Contacts between the two chains:
Residue R511 in protein 1 is in contact with residue N141 in protein 2 (closest heavy-atom distance 2.2 Å).
Residue R14 in protein 1 is in contact with residue W184 in protein 2 (closest heavy-atom distance 3.3 Å).
Residue V581 in protein 1 interacts with residue Y571 in protein 2 (closest heavy-atom distance 3.0 Å).
Residue D250 in protein 1 is in contact with residue Y132 in protein 2 (closest heavy-atom distance 3.4 Å).
Residue L322 in protein 1 is in contact with residue D58 in protein 2 (closest heavy-atom distance 3.0 Å).
Residue K228 in protein 1 interacts with residue A188 in protein 2 (closest heavy-atom distance 3.2 Å).
Residue K324 in protein 1 contacts residue Q56 in protein 2 (closest heavy-atom distance 3.1 Å).
Residue T386 in protein 1 contacts residue D383 in protein 2 (closest heavy-atom distance 3.4 Å).
Residue W307 in protein 1 contacts residue I113 in protein 2 (closest heavy-atom distance 2.9 Å).
Residue T344 in protein 1 interacts with residue G365 in protein 2 (closest heavy-atom distance 3.0 Å).
Residue K163 in protein 1 contacts residue K108 in protein 2 (closest heavy-atom distance 3.5 Å).
Residue S526 in protein 1 interacts with residue K563 in protein 2 (closest heavy-atom distance 3.2 Å).
Residue A431 in protein 1 interacts with residue R72 in protein 2 (closest heavy-atom distance 3.1 Å).
Residue I251 in protein 1 interacts with residue L292 in protein 2 (closest heavy-atom distance 3.5 Å).
Residue V430 in protein 1 contacts residue R72 in protein 2 (closest heavy-atom distance 2.8 Å).
Residue D325 in protein 1 contacts residue Q56 in protein 2 (closest heavy-atom distance 3.1 Å).
Residue K324 in protein 1 interacts with residue Y53 in protein 2 (closest heavy-atom distance 3.1 Å).
Residue E311 in protein 1 is in contact with residue M179 in protein 2 (closest heavy-atom distance 3.1 Å).
Residue K346 in protein 1 is in contact with residue Y369 in protein 2 (closest heavy-atom distance 3.1 Å).
Residue D325 in protein 1 contacts residue M334 in protein 2 (closest heavy-atom distance 3.0 Å).
Residue E230 in protein 1 interacts with residue E189 in protein 2 (closest heavy-atom distance 2.8 Å).
Residue A342 in protein 1 is in contact with residue D367 in protein 2 (closest heavy-atom distance 2.6 Å).
Residue K248 in protein 1 interacts with residue K190 in protein 2 (closest heavy-atom distance 3.0 Å).
Residue Y392 in protein 1 contacts residue Y371 in protein 2 (closest heavy-atom distance 2.8 Å).
Residue P345 in protein 1 is in contact with residue Y371 in protein 2 (closest heavy-atom distance 2.7 Å).
Residue D250 in protein 1 contacts residue Q291 in protein 2 (closest heavy-atom distance 2.4 Å).
Residue Y80 in protein 1 contacts residue K563 in protein 2 (closest heavy-atom distance 3.3 Å).
Residue R343 in protein 1 is in contact with residue G365 in protein 2 (closest heavy-atom distance 2.9 Å).
Residue I251 in protein 1 contacts residue K290 in protein 2 (closest heavy-atom distance 3.4 Å).
Residue K228 in protein 1 is in contact with residue E185 in protein 2 (closest heavy-atom distance 2.9 Å).
Residue K583 in protein 1 interacts with residue V565 in protein 2 (closest heavy-atom distance 3.2 Å).
Residue M579 in protein 1 interacts with residue Y571 in protein 2 (closest heavy-atom distance 2.9 Å).
Residue K229 in protein 1 contacts residue E189 in protein 2 (closest heavy-atom distance 2.6 Å).
Residue S335 in protein 1 contacts residue K346 in protein 2 (closest heavy-atom distance 2.8 Å).
Residue G580 in protein 1 interacts with residue Y571 in protein 2 (closest heavy-atom distance 3.1 Å).
Residue I251 in protein 1 interacts with residue Q291 in protein 2 (closest heavy-atom distance 3.5 Å).
Residue E414 in protein 1 interacts with residue R330 in protein 2 (closest heavy-atom distance 2.2 Å).
Residue R328 in protein 1 is in contact with residue Y53 in protein 2 (closest heavy-atom distance 3.4 Å).
Residue K583 in protein 1 contacts residue E566 in protein 2 (closest heavy-atom distance 3.3 Å).
Residue T434 in protein 1 is in contact with residue R72 in protein 2 (closest heavy-atom distance 2.4 Å).
Residue E414 in protein 1 is in contact with residue V59 in protein 2 (closest heavy-atom distance 3.3 Å).
Residue E306 in protein 1 contacts residue I109 in protein 2 (closest heavy-atom distance 3.3 Å).
Residue L322 in protein 1 is in contact with residue F57 in protein 2 (closest heavy-atom distance 3.2 Å).
Residue Q429 in protein 1 interacts with residue Q73 in protein 2 (closest heavy-atom distance 3.1 Å).
Residue P385 in protein 1 interacts with residue D383 in protein 2 (closest heavy-atom distance 3.2 Å).
Residue T344 in protein 1 contacts residue N366 in protein 2 (closest heavy-atom distance 2.9 Å).
Residue K583 in protein 1 contacts residue G564 in protein 2 (closest heavy-atom distance 3.3 Å).
Residue E396 in protein 1 interacts with residue K347 in protein 2 (closest heavy-atom distance 2.7 Å).
Residue Y517 in protein 1 interacts with residue R103 in protein 2 (closest heavy-atom distance 3.1 Å).
Residue Y403 in protein 1 is in contact with residue A402 in protein 2 (closest heavy-atom distance 3.4 Å).
Residue L329 in protein 1 is in contact with residue A338 in protein 2 (closest heavy-atom distance 3.5 Å).
Residue D159 in protein 1 is in contact with residue N182 in protein 2 (closest heavy-atom distance 3.4 Å).
Residue P345 in protein 1 interacts with residue N366 in protein 2 (closest heavy-atom distance 3.5 Å).
Residue D339 in protein 1 contacts residue K346 in protein 2 (closest heavy-atom distance 3.4 Å).
Residue K346 in protein 1 is in contact with residue Y371 in protein 2 (closest heavy-atom distance 3.4 Å).
Residue K228 in protein 1 is in contact with residue E189 in protein 2 (closest heavy-atom distance 3.1 Å).
Residue G318 in protein 1 contacts residue R61 in protein 2 (closest heavy-atom distance 2.5 Å).
Residue V310 in protein 1 contacts residue S151 in protein 2 (closest heavy-atom distance 3.4 Å).
Residue E414 in protein 1 contacts residue P62 in protein 2 (closest heavy-atom distance 3.1 Å).
Residue Q429 in protein 1 interacts with residue R72 in protein 2 (closest heavy-atom distance 3.1 Å).

Sequence of protein 1:
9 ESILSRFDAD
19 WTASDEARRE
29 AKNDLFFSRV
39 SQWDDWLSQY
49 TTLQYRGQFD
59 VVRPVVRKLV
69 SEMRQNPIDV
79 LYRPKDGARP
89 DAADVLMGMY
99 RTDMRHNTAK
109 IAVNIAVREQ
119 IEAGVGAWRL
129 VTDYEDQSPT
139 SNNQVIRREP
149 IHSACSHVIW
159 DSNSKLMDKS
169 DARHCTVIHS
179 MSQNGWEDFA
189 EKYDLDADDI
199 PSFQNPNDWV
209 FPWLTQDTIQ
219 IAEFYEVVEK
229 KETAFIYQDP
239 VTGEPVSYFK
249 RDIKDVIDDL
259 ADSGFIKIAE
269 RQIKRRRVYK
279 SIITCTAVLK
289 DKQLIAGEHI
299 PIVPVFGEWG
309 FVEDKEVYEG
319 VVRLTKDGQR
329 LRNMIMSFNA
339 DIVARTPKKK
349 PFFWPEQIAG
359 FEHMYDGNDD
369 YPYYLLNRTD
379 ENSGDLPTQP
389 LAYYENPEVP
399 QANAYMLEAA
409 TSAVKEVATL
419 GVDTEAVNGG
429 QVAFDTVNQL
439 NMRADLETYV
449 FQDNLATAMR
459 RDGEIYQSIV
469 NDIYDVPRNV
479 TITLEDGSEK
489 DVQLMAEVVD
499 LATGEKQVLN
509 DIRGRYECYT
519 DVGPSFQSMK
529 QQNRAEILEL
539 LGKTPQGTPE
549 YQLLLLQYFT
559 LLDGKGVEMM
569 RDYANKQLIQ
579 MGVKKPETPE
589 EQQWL

These two protein chains interact to form a complex.

Sequence of protein 2:
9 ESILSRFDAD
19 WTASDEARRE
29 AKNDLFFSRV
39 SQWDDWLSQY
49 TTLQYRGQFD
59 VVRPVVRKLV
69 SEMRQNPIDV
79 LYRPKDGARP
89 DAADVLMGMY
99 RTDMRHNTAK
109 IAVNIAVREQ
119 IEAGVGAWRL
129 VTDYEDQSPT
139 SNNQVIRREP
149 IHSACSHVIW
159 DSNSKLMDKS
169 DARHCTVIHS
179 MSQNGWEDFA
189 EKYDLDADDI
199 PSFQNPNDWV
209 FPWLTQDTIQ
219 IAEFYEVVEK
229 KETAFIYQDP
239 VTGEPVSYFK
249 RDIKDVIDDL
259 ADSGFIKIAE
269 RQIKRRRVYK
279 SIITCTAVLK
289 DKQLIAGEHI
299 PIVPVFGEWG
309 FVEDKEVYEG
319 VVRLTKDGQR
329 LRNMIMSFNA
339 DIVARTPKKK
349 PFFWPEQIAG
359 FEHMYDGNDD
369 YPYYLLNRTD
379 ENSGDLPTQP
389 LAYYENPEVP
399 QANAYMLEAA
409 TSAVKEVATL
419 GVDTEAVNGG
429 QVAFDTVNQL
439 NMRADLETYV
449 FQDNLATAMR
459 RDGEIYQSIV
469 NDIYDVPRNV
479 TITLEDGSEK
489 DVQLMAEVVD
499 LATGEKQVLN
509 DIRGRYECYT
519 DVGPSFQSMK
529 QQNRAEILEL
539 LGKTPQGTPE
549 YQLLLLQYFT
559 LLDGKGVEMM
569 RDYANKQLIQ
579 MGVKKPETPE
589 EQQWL